Sequence of protein 1:
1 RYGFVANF

Contacts between the two chains:
Residue Y117 in protein 2 interacts with residue F8 in protein 1 (closest heavy-atom distance 3.5 Å).
Residue F100 in protein 2 is in contact with residue Y2 in protein 1 (closest heavy-atom distance 3.7 Å).
Residue E64 in protein 2 is in contact with residue R1 in protein 1 (closest heavy-atom distance 2.8 Å).
Residue K67 in protein 2 interacts with residue G3 in protein 1 (closest heavy-atom distance 4.1 Å).
Residue Y8 in protein 2 is in contact with residue Y2 in protein 1 (closest heavy-atom distance 3.6 Å).
Residue H71 in protein 2 is in contact with residue Y2 in protein 1 (closest heavy-atom distance 2.7 Å).
Residue Y124 in protein 2 interacts with residue F8 in protein 1 (closest heavy-atom distance 3.5 Å).
Residue Y8 in protein 2 is in contact with residue R1 in protein 1 (closest heavy-atom distance 3.1 Å).
Residue T74 in protein 2 interacts with residue N7 in protein 1 (closest heavy-atom distance 3.7 Å).
Residue L96 in protein 2 interacts with residue F8 in protein 1 (closest heavy-atom distance 3.6 Å).
Residue Y117 in protein 2 is in contact with residue V5 in protein 1 (closest heavy-atom distance 3.2 Å).
Residue Y117 in protein 2 contacts residue A6 in protein 1 (closest heavy-atom distance 4.1 Å).
Residue I81 in protein 2 interacts with residue F8 in protein 1 (closest heavy-atom distance 3.5 Å).
Residue N78 in protein 2 interacts with residue N7 in protein 1 (closest heavy-atom distance 3.1 Å).
Residue S10 in protein 2 contacts residue Y2 in protein 1 (closest heavy-atom distance 4.5 Å).
Residue T74 in protein 2 contacts residue A6 in protein 1 (closest heavy-atom distance 3.7 Å).
Residue W148 in protein 2 is in contact with residue A6 in protein 1 (closest heavy-atom distance 3.5 Å).
Residue D75 in protein 2 contacts residue V5 in protein 1 (closest heavy-atom distance 3.9 Å).
Residue V153 in protein 2 is in contact with residue A6 in protein 1 (closest heavy-atom distance 4.1 Å).
Residue K147 in protein 2 interacts with residue N7 in protein 1 (closest heavy-atom distance 4.8 Å).
Residue H115 in protein 2 interacts with residue F4 in protein 1 (closest heavy-atom distance 3.3 Å).
Residue Y85 in protein 2 interacts with residue F8 in protein 1 (closest heavy-atom distance 2.6 Å).
Residue T164 in protein 2 contacts residue R1 in protein 1 (closest heavy-atom distance 3.6 Å).
Residue R171 in protein 2 is in contact with residue R1 in protein 1 (closest heavy-atom distance 3.2 Å).
Residue Q157 in protein 2 interacts with residue F4 in protein 1 (closest heavy-atom distance 2.9 Å).
Residue G168 in protein 2 is in contact with residue R1 in protein 1 (closest heavy-atom distance 4.1 Å).
Residue K67 in protein 2 interacts with residue Y2 in protein 1 (closest heavy-atom distance 2.9 Å).
Residue I81 in protein 2 interacts with residue N7 in protein 1 (closest heavy-atom distance 3.9 Å).
Residue K67 in protein 2 contacts residue R1 in protein 1 (closest heavy-atom distance 3.7 Å).
Residue Q156 in protein 2 contacts residue F4 in protein 1 (closest heavy-atom distance 3.7 Å).
Residue H71 in protein 2 interacts with residue V5 in protein 1 (closest heavy-atom distance 3.6 Å).
Residue Y160 in protein 2 interacts with residue R1 in protein 1 (closest heavy-atom distance 2.7 Å).
Residue M98 in protein 2 interacts with residue V5 in protein 1 (closest heavy-atom distance 4.2 Å).
Residue I143 in protein 2 contacts residue F8 in protein 1 (closest heavy-atom distance 4.5 Å).
Residue T144 in protein 2 interacts with residue F8 in protein 1 (closest heavy-atom distance 2.7 Å).
Residue Y160 in protein 2 contacts residue G3 in protein 1 (closest heavy-atom distance 3.5 Å).
Residue A82 in protein 2 contacts residue F8 in protein 1 (closest heavy-atom distance 4.6 Å).
Residue T164 in protein 2 contacts residue Y2 in protein 1 (closest heavy-atom distance 4.8 Å).
Residue Y160 in protein 2 is in contact with residue F4 in protein 1 (closest heavy-atom distance 4.1 Å).
Residue H115 in protein 2 is in contact with residue V5 in protein 1 (closest heavy-atom distance 4.0 Å).
Residue E64 in protein 2 interacts with residue Y2 in protein 1 (closest heavy-atom distance 2.7 Å).
Residue E63 in protein 2 is in contact with residue R1 in protein 1 (closest heavy-atom distance 2.5 Å).
Residue M46 in protein 2 is in contact with residue Y2 in protein 1 (closest heavy-atom distance 3.7 Å).
Residue E77 in protein 2 interacts with residue N7 in protein 1 (closest heavy-atom distance 2.9 Å).
Residue Y160 in protein 2 is in contact with residue Y2 in protein 1 (closest heavy-atom distance 3.7 Å).
Residue W148 in protein 2 is in contact with residue N7 in protein 1 (closest heavy-atom distance 2.8 Å).
Residue N78 in protein 2 is in contact with residue A6 in protein 1 (closest heavy-atom distance 3.1 Å).
Residue T144 in protein 2 is in contact with residue N7 in protein 1 (closest heavy-atom distance 4.3 Å).
Residue A25 in protein 2 contacts residue Y2 in protein 1 (closest heavy-atom distance 3.7 Å).
Residue M6 in protein 2 interacts with residue R1 in protein 1 (closest heavy-atom distance 3.8 Å).
Residue V68 in protein 2 is in contact with residue Y2 in protein 1 (closest heavy-atom distance 3.6 Å).
Residue W148 in protein 2 contacts residue F8 in protein 1 (closest heavy-atom distance 4.3 Å).
Residue Y60 in protein 2 is in contact with residue R1 in protein 1 (closest heavy-atom distance 3.6 Å).
Residue N78 in protein 2 interacts with residue F8 in protein 1 (closest heavy-atom distance 2.8 Å).
Residue T74 in protein 2 is in contact with residue V5 in protein 1 (closest heavy-atom distance 3.6 Å).
Residue Y172 in protein 2 interacts with residue R1 in protein 1 (closest heavy-atom distance 2.7 Å).
Residue K147 in protein 2 contacts residue F8 in protein 1 (closest heavy-atom distance 2.5 Å).
Residue Q157 in protein 2 contacts residue V5 in protein 1 (closest heavy-atom distance 4.7 Å).
Residue F23 in protein 2 is in contact with residue Y2 in protein 1 (closest heavy-atom distance 4.0 Å).
Residue F100 in protein 2 contacts residue G3 in protein 1 (closest heavy-atom distance 3.4 Å).

The following describes two proteins that form a bound complex.

Sequence of protein 2:
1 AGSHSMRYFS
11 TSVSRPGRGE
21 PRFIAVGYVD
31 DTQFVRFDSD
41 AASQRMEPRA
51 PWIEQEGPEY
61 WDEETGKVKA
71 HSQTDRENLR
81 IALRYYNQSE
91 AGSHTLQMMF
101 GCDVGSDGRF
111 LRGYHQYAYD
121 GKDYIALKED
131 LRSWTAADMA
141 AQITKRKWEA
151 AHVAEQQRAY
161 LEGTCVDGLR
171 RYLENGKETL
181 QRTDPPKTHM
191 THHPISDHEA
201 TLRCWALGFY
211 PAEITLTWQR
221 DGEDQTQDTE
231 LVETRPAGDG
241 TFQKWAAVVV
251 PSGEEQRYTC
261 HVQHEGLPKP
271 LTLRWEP